Contacts between the two chains:
Residue E87 in chain A contacts residue V8 in chain B (closest heavy-atom distance 4.5 Å).
Residue E54 in chain A interacts with residue K17 in chain B (closest heavy-atom distance 4.0 Å).
Residue F141 in chain A is in contact with residue L1 in chain B (closest heavy-atom distance 4.4 Å).
Residue M36 in chain A contacts residue A11 in chain B (closest heavy-atom distance 4.2 Å).
Residue E11 in chain A interacts with residue K6 in chain B (closest heavy-atom distance 4.6 Å).
Residue E83 in chain A is in contact with residue R16 in chain B (closest heavy-atom distance 4.1 Å).
Residue E84 in chain A contacts residue L9 in chain B (closest heavy-atom distance 4.3 Å).
Residue M71 in chain A contacts residue F10 in chain B (closest heavy-atom distance 4.3 Å).
Residue M124 in chain A interacts with residue L1 in chain B (closest heavy-atom distance 3.6 Å).
Residue V91 in chain A is in contact with residue V8 in chain B (closest heavy-atom distance 3.7 Å).
Residue A15 in chain A contacts residue V3 in chain B (closest heavy-atom distance 4.7 Å).
Residue I85 in chain A interacts with residue L9 in chain B (closest heavy-atom distance 4.9 Å).
Residue M109 in chain A interacts with residue L4 in chain B (closest heavy-atom distance 4.9 Å).
Residue K75 in chain A contacts residue M13 in chain B (closest heavy-atom distance 4.5 Å).
Residue F92 in chain A is in contact with residue V5 in chain B (closest heavy-atom distance 4.7 Å).
Residue D50 in chain A interacts with residue K17 in chain B (closest heavy-atom distance 4.1 Å).
Residue M51 in chain A is in contact with residue M15 in chain B (closest heavy-atom distance 3.9 Å).
Residue Q41 in chain A contacts residue M15 in chain B (closest heavy-atom distance 3.5 Å).
Residue Q8 in chain A contacts residue K6 in chain B (closest heavy-atom distance 4.4 Å).
Residue M144 in chain A contacts residue K2 in chain B (closest heavy-atom distance 4.9 Å).
Residue M145 in chain A contacts residue K6 in chain B (closest heavy-atom distance 4.3 Å).
Residue K75 in chain A interacts with residue K17 in chain B (closest heavy-atom distance 3.9 Å).
Residue M76 in chain A interacts with residue L9 in chain B (closest heavy-atom distance 4.5 Å).
Residue A88 in chain A is in contact with residue V8 in chain B (closest heavy-atom distance 3.9 Å).
Residue V108 in chain A is in contact with residue L4 in chain B (closest heavy-atom distance 4.6 Å).
Residue M145 in chain A contacts residue L9 in chain B (closest heavy-atom distance 3.4 Å).
Residue V55 in chain A is in contact with residue L14 in chain B (closest heavy-atom distance 4.8 Å).
Residue A88 in chain A contacts residue C12 in chain B (closest heavy-atom distance 4.4 Å).
Residue M145 in chain A interacts with residue V5 in chain B (closest heavy-atom distance 4.7 Å).
Residue E11 in chain A interacts with residue V3 in chain B (closest heavy-atom distance 4.4 Å).
Residue E54 in chain A contacts residue L14 in chain B (closest heavy-atom distance 4.7 Å).
Residue F92 in chain A contacts residue L4 in chain B (closest heavy-atom distance 3.5 Å).
Residue E11 in chain A interacts with residue K2 in chain B (closest heavy-atom distance 4.0 Å).
Residue F141 in chain A is in contact with residue V5 in chain B (closest heavy-atom distance 3.4 Å).
Residue V35 in chain A is in contact with residue A11 in chain B (closest heavy-atom distance 4.5 Å).
Residue M71 in chain A contacts residue M13 in chain B (closest heavy-atom distance 4.4 Å).
Residue F92 in chain A interacts with residue L1 in chain B (closest heavy-atom distance 3.4 Å).
Residue M71 in chain A is in contact with residue L14 in chain B (closest heavy-atom distance 3.5 Å).
Residue M51 in chain A is in contact with residue L14 in chain B (closest heavy-atom distance 3.1 Å).
Residue E87 in chain A interacts with residue C12 in chain B (closest heavy-atom distance 3.3 Å).
Residue L105 in chain A contacts residue L1 in chain B (closest heavy-atom distance 4.5 Å).
Residue F68 in chain A interacts with residue F10 in chain B (closest heavy-atom distance 3.0 Å).
Residue M144 in chain A interacts with residue L1 in chain B (closest heavy-atom distance 3.1 Å).
Residue V136 in chain A is in contact with residue L1 in chain B (closest heavy-atom distance 3.5 Å).
Residue F92 in chain A is in contact with residue V8 in chain B (closest heavy-atom distance 3.6 Å).
Residue M36 in chain A is in contact with residue M15 in chain B (closest heavy-atom distance 3.8 Å).
Residue F19 in chain A is in contact with residue A7 in chain B (closest heavy-atom distance 3.6 Å).
Residue E127 in chain A interacts with residue L1 in chain B (closest heavy-atom distance 4.0 Å).
Residue I100 in chain A contacts residue L1 in chain B (closest heavy-atom distance 4.2 Å).
Residue M144 in chain A interacts with residue V5 in chain B (closest heavy-atom distance 4.9 Å).
Residue A15 in chain A contacts residue K6 in chain B (closest heavy-atom distance 4.8 Å).
Residue M72 in chain A contacts residue M13 in chain B (closest heavy-atom distance 4.4 Å).
Residue M72 in chain A is in contact with residue F10 in chain B (closest heavy-atom distance 3.4 Å).
Residue L32 in chain A interacts with residue L14 in chain B (closest heavy-atom distance 4.1 Å).
Residue E84 in chain A is in contact with residue C12 in chain B (closest heavy-atom distance 4.9 Å).
Residue E127 in chain A contacts residue K2 in chain B (closest heavy-atom distance 3.1 Å).
Residue M36 in chain A interacts with residue L14 in chain B (closest heavy-atom distance 4.8 Å).
Residue L69 in chain A interacts with residue F10 in chain B (closest heavy-atom distance 5.0 Å).
Residue V91 in chain A is in contact with residue C12 in chain B (closest heavy-atom distance 4.5 Å).
Residue E84 in chain A is in contact with residue M13 in chain B (closest heavy-atom distance 2.9 Å).

These two protein chains interact to form a complex.

Sequence of chain A:
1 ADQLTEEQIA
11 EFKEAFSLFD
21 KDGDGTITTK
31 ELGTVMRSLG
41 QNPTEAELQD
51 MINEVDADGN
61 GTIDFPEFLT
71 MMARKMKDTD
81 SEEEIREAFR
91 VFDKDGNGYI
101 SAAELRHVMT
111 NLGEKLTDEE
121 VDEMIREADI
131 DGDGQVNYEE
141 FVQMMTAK

Sequence of chain B:
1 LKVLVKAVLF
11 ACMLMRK